Interface contacts:
Residue G450 in protein 1 interacts with residue L48 in protein 2 (closest heavy-atom distance 4.3 Å).
Residue L451 in protein 1 is in contact with residue L48 in protein 2 (closest heavy-atom distance 4.0 Å).
Residue G450 in protein 1 contacts residue E51 in protein 2 (closest heavy-atom distance 4.8 Å).
Residue I449 in protein 1 interacts with residue A52 in protein 2 (closest heavy-atom distance 3.6 Å).
Residue L451 in protein 1 interacts with residue F82 in protein 2 (closest heavy-atom distance 3.5 Å).
Residue K447 in protein 1 contacts residue A52 in protein 2 (closest heavy-atom distance 4.3 Å).
Residue S448 in protein 1 contacts residue A52 in protein 2 (closest heavy-atom distance 3.9 Å).
Residue I449 in protein 1 interacts with residue F49 in protein 2 (closest heavy-atom distance 3.9 Å).
Residue I449 in protein 1 contacts residue L48 in protein 2 (closest heavy-atom distance 3.5 Å).

Sequence of protein 1:
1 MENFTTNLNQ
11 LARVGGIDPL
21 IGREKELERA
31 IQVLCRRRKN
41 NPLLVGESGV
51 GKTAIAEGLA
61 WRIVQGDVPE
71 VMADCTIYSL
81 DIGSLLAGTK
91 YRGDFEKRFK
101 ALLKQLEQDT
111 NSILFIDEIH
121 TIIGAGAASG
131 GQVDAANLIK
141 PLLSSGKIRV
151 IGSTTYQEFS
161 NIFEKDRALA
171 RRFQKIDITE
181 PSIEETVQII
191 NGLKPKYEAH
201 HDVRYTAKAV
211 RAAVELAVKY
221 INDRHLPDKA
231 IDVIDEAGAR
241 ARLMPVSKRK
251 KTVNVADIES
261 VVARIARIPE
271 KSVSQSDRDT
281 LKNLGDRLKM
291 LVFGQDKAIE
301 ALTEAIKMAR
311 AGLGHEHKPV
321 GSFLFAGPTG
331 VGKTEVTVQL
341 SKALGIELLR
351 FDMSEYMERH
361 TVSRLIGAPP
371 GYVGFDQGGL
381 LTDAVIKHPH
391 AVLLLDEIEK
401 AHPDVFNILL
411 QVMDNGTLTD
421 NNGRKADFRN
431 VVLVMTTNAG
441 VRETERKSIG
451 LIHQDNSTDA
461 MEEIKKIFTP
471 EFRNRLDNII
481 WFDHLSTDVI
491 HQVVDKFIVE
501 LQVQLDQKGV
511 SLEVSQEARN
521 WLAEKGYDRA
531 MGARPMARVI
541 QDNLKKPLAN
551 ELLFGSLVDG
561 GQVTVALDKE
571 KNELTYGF

This data describes a binding interaction between two proteins.

Sequence of protein 2:
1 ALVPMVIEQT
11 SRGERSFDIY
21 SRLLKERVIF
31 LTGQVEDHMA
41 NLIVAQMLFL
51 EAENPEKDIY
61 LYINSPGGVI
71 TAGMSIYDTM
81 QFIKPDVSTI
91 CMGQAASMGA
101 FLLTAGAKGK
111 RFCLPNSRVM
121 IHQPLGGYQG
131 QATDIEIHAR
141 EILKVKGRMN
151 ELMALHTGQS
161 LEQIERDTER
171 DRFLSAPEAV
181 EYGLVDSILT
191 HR